Sequence of chain A:
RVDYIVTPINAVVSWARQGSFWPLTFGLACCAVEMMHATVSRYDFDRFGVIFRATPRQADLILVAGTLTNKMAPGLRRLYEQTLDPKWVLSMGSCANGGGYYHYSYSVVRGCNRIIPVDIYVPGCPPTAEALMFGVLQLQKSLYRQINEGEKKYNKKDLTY

Sequence of chain B:
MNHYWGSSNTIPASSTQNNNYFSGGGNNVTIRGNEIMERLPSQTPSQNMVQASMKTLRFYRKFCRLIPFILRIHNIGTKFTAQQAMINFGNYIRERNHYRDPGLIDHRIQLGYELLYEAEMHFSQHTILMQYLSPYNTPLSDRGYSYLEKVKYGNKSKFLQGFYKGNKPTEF

The following describes two proteins that form a bound complex.

Residue-level contacts at the interface:
Residue Q125 in chain B is in contact with residue P75 in chain A (closest heavy-atom distance 4.0 Å).